These two protein chains interact to form a complex.

Interface contacts:
Residue D304 in protein 2 contacts residue A5 in protein 1 (closest heavy-atom distance 3.4 Å).
Residue L217 in protein 2 is in contact with residue Q32 in protein 1 (closest heavy-atom distance 3.4 Å).
Residue K297 in protein 2 is in contact with residue A5 in protein 1 (closest heavy-atom distance 2.3 Å).
Residue T274 in protein 2 contacts residue H54 in protein 1 (closest heavy-atom distance 2.9 Å).
Residue S275 in protein 2 interacts with residue E28 in protein 1 (closest heavy-atom distance 3.3 Å).
Residue L273 in protein 2 interacts with residue H54 in protein 1 (closest heavy-atom distance 4.2 Å).
Residue K216 in protein 2 contacts residue E28 in protein 1 (closest heavy-atom distance 3.8 Å).
Residue K174 in protein 2 contacts residue Y4 in protein 1 (closest heavy-atom distance 3.4 Å).
Residue R276 in protein 2 contacts residue V35 in protein 1 (closest heavy-atom distance 3.3 Å).
Residue D355 in protein 2 interacts with residue T67 in protein 1 (closest heavy-atom distance 2.8 Å).
Residue G360 in protein 2 interacts with residue H54 in protein 1 (closest heavy-atom distance 3.1 Å).
Residue T218 in protein 2 is in contact with residue R51 in protein 1 (closest heavy-atom distance 4.0 Å).
Residue K216 in protein 2 is in contact with residue N25 in protein 1 (closest heavy-atom distance 3.7 Å).
Residue H227 in protein 2 contacts residue T48 in protein 1 (closest heavy-atom distance 2.9 Å).
Residue K174 in protein 2 interacts with residue N7 in protein 1 (closest heavy-atom distance 2.4 Å).
Residue L361 in protein 2 interacts with residue H54 in protein 1 (closest heavy-atom distance 3.3 Å).
Residue R276 in protein 2 is in contact with residue Q32 in protein 1 (closest heavy-atom distance 3.6 Å).
Residue H227 in protein 2 contacts residue H49 in protein 1 (closest heavy-atom distance 3.4 Å).
Residue K297 in protein 2 is in contact with residue H6 in protein 1 (closest heavy-atom distance 3.7 Å).
Residue H227 in protein 2 is in contact with residue V52 in protein 1 (closest heavy-atom distance 3.8 Å).
Residue R320 in protein 2 interacts with residue T68 in protein 1 (closest heavy-atom distance 3.3 Å).
Residue G277 in protein 2 interacts with residue F31 in protein 1 (closest heavy-atom distance 3.2 Å).
Residue R213 in protein 2 interacts with residue D8 in protein 1 (closest heavy-atom distance 2.8 Å).
Residue H227 in protein 2 interacts with residue V53 in protein 1 (closest heavy-atom distance 3.5 Å).
Residue K359 in protein 2 is in contact with residue F65 in protein 1 (closest heavy-atom distance 4.1 Å).
Residue D355 in protein 2 interacts with residue T68 in protein 1 (closest heavy-atom distance 4.0 Å).
Residue R380 in protein 2 is in contact with residue Y4 in protein 1 (closest heavy-atom distance 3.0 Å).
Residue L215 in protein 2 interacts with residue V52 in protein 1 (closest heavy-atom distance 4.0 Å).
Residue T218 in protein 2 is in contact with residue D29 in protein 1 (closest heavy-atom distance 3.9 Å).
Residue I356 in protein 2 is in contact with residue Q66 in protein 1 (closest heavy-atom distance 4.1 Å).
Residue K19 in protein 2 is in contact with residue T48 in protein 1 (closest heavy-atom distance 2.3 Å).
Residue Q279 in protein 2 interacts with residue V53 in protein 1 (closest heavy-atom distance 3.7 Å).
Residue L217 in protein 2 interacts with residue R51 in protein 1 (closest heavy-atom distance 3.3 Å).
Residue D209 in protein 2 interacts with residue H6 in protein 1 (closest heavy-atom distance 2.9 Å).
Residue I356 in protein 2 interacts with residue F65 in protein 1 (closest heavy-atom distance 3.8 Å).
Residue A206 in protein 2 is in contact with residue H6 in protein 1 (closest heavy-atom distance 3.8 Å).
Residue A296 in protein 2 is in contact with residue H6 in protein 1 (closest heavy-atom distance 3.5 Å).
Residue D224 in protein 2 contacts residue T48 in protein 1 (closest heavy-atom distance 4.1 Å).
Residue C301 in protein 2 is in contact with residue H6 in protein 1 (closest heavy-atom distance 3.7 Å).
Residue R320 in protein 2 interacts with residue T67 in protein 1 (closest heavy-atom distance 3.1 Å).
Residue Q245 in protein 2 contacts residue T68 in protein 1 (closest heavy-atom distance 3.2 Å).
Residue E27 in protein 2 is in contact with residue F65 in protein 1 (closest heavy-atom distance 4.0 Å).
Residue E22 in protein 2 interacts with residue H49 in protein 1 (closest heavy-atom distance 4.0 Å).
Residue G223 in protein 2 interacts with residue T48 in protein 1 (closest heavy-atom distance 3.4 Å).
Residue E205 in protein 2 contacts residue Y4 in protein 1 (closest heavy-atom distance 2.4 Å).
Residue D355 in protein 2 is in contact with residue Q66 in protein 1 (closest heavy-atom distance 4.0 Å).
Residue L217 in protein 2 interacts with residue V52 in protein 1 (closest heavy-atom distance 3.7 Å).
Residue R320 in protein 2 contacts residue A71 in protein 1 (closest heavy-atom distance 3.4 Å).
Residue G277 in protein 2 contacts residue E28 in protein 1 (closest heavy-atom distance 3.3 Å).
Residue T219 in protein 2 is in contact with residue R51 in protein 1 (closest heavy-atom distance 3.4 Å).
Residue D224 in protein 2 interacts with residue V52 in protein 1 (closest heavy-atom distance 3.8 Å).
Residue D224 in protein 2 is in contact with residue R51 in protein 1 (closest heavy-atom distance 2.9 Å).
Residue R320 in protein 2 contacts residue Q66 in protein 1 (closest heavy-atom distance 3.3 Å).
Residue Q279 in protein 2 contacts residue H54 in protein 1 (closest heavy-atom distance 3.4 Å).
Residue K297 in protein 2 contacts residue D8 in protein 1 (closest heavy-atom distance 3.1 Å).
Residue Q43 in protein 2 contacts residue F65 in protein 1 (closest heavy-atom distance 3.2 Å).
Residue P272 in protein 2 interacts with residue H54 in protein 1 (closest heavy-atom distance 3.2 Å).
Residue M299 in protein 2 is in contact with residue H6 in protein 1 (closest heavy-atom distance 3.1 Å).
Residue S40 in protein 2 interacts with residue F65 in protein 1 (closest heavy-atom distance 3.7 Å).
Residue R306 in protein 2 is in contact with residue A5 in protein 1 (closest heavy-atom distance 3.5 Å).

Sequence of protein 2:
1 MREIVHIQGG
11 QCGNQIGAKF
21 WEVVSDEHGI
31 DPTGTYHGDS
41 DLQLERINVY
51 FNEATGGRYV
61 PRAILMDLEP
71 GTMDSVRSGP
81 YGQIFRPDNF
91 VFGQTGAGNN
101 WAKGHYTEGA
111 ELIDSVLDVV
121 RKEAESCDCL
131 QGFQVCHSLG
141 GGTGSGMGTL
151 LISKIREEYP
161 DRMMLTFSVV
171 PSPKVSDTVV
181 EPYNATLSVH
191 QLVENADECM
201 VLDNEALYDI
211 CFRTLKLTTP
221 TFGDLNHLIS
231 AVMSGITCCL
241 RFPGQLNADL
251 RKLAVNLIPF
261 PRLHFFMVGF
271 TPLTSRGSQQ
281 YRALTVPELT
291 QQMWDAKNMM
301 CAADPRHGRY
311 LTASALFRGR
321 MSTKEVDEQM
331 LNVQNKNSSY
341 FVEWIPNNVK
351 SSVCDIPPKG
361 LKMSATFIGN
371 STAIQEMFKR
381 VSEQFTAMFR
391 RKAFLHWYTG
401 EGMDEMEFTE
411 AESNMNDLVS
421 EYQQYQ

Sequence of protein 1:
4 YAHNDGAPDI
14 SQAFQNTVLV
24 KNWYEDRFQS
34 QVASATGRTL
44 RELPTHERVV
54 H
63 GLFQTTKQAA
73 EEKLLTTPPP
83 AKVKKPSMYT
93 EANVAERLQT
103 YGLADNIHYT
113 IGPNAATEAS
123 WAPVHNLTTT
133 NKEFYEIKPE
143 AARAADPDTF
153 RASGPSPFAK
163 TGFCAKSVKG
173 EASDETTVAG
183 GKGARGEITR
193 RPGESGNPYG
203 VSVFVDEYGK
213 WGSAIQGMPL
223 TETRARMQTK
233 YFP